The following describes two proteins that form a bound complex.

Sequence of chain B:
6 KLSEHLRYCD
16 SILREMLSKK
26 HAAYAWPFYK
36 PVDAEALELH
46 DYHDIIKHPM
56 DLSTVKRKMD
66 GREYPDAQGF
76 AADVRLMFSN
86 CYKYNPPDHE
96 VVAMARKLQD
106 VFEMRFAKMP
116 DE

Sequence of chain A:
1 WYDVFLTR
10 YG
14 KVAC

Residue-level contacts at the interface:
Residue W31 in chain B is in contact with residue Y2 in chain A (closest heavy-atom distance 3.6 Å).
Residue P32 in chain B contacts residue Y2 in chain A (closest heavy-atom distance 3.6 Å).
Residue L44 in chain B interacts with residue G11 in chain A (closest heavy-atom distance 3.7 Å).
Residue W31 in chain B interacts with residue V15 in chain A (closest heavy-atom distance 3.8 Å).
Residue L42 in chain B contacts residue Y2 in chain A (closest heavy-atom distance 3.9 Å).
Residue W31 in chain B is in contact with residue W1 in chain A (closest heavy-atom distance 3.5 Å).
Residue E95 in chain B interacts with residue V15 in chain A (closest heavy-atom distance 3.8 Å).
Residue L42 in chain B contacts residue R8 in chain A (closest heavy-atom distance 3.7 Å).
Residue V96 in chain B contacts residue V15 in chain A (closest heavy-atom distance 3.9 Å).
Residue L42 in chain B is in contact with residue T7 in chain A (closest heavy-atom distance 3.6 Å).
Residue A41 in chain B interacts with residue V4 in chain A (closest heavy-atom distance 4.1 Å).
Residue L44 in chain B is in contact with residue T7 in chain A (closest heavy-atom distance 4.2 Å).
Residue Y89 in chain B interacts with residue G11 in chain A (closest heavy-atom distance 4.6 Å).
Residue H94 in chain B is in contact with residue V15 in chain A (closest heavy-atom distance 4.7 Å).
Residue V96 in chain B is in contact with residue Y2 in chain A (closest heavy-atom distance 4.2 Å).
Residue H94 in chain B contacts residue K14 in chain A (closest heavy-atom distance 4.7 Å).
Residue A41 in chain B contacts residue R8 in chain A (closest heavy-atom distance 2.9 Å).
Residue L42 in chain B interacts with residue V4 in chain A (closest heavy-atom distance 4.5 Å).
Residue E43 in chain B is in contact with residue R8 in chain A (closest heavy-atom distance 3.4 Å).
Residue W31 in chain B contacts residue C17 in chain A (closest heavy-atom distance 3.6 Å).
Residue M99 in chain B interacts with residue V15 in chain A (closest heavy-atom distance 4.8 Å).